Sequence of the second protein:
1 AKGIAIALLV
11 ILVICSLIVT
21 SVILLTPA

Contacts between the two chains:
Residue L184 in the first protein interacts with residue I4 in the second protein (closest heavy-atom distance 3.6 Å).
Residue V185 in the first protein interacts with residue L8 in the second protein (closest heavy-atom distance 3.5 Å).
Residue L184 in the first protein contacts residue L8 in the second protein (closest heavy-atom distance 4.7 Å).
Residue V185 in the first protein interacts with residue I4 in the second protein (closest heavy-atom distance 3.8 Å).
Residue Y188 in the first protein contacts residue L8 in the second protein (closest heavy-atom distance 3.5 Å).
Residue V185 in the first protein contacts residue I11 in the second protein (closest heavy-atom distance 4.0 Å).
Residue F193 in the first protein interacts with residue C15 in the second protein (closest heavy-atom distance 3.9 Å).
Residue A227 in the first protein interacts with residue I23 in the second protein (closest heavy-atom distance 3.6 Å).
Residue F193 in the first protein is in contact with residue L12 in the second protein (closest heavy-atom distance 4.7 Å).
Residue T181 in the first protein contacts residue A7 in the second protein (closest heavy-atom distance 4.6 Å).
Residue V189 in the first protein is in contact with residue I11 in the second protein (closest heavy-atom distance 3.9 Å).
Residue S180 in the first protein contacts residue I4 in the second protein (closest heavy-atom distance 4.4 Å).
Residue V185 in the first protein interacts with residue A7 in the second protein (closest heavy-atom distance 3.6 Å).
Residue V189 in the first protein contacts residue L8 in the second protein (closest heavy-atom distance 3.7 Å).
Residue F192 in the first protein contacts residue L12 in the second protein (closest heavy-atom distance 3.4 Å).
Residue V189 in the first protein is in contact with residue L12 in the second protein (closest heavy-atom distance 3.8 Å).
Residue C230 in the first protein is in contact with residue V22 in the second protein (closest heavy-atom distance 4.3 Å).
Residue T181 in the first protein interacts with residue I4 in the second protein (closest heavy-atom distance 3.6 Å).

Sequence of the first protein:
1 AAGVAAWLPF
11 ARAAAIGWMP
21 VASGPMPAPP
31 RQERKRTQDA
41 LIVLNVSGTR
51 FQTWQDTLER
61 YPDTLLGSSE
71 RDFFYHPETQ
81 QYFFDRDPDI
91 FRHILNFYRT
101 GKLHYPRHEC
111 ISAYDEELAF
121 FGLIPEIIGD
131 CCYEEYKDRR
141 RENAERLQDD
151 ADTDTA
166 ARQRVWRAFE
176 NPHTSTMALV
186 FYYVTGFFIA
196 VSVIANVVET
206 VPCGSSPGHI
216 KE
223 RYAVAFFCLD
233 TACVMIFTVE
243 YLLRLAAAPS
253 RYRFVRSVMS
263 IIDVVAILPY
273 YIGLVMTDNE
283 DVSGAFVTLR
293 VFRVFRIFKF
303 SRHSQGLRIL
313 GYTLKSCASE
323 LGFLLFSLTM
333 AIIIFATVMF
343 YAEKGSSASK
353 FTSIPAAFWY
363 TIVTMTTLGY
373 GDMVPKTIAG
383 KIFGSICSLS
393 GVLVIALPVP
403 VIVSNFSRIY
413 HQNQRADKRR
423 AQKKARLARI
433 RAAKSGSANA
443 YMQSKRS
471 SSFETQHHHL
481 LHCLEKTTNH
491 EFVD

The following describes two proteins that form a bound complex.